Sequence of the first protein:
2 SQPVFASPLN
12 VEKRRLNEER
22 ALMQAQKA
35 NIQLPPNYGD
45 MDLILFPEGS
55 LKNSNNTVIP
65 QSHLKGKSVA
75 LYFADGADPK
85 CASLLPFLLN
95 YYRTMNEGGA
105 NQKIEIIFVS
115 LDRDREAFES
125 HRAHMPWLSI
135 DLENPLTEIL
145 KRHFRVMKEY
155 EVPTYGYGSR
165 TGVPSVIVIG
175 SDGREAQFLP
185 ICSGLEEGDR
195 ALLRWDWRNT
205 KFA

These two protein chains interact to form a complex.

Sequence of the second protein:
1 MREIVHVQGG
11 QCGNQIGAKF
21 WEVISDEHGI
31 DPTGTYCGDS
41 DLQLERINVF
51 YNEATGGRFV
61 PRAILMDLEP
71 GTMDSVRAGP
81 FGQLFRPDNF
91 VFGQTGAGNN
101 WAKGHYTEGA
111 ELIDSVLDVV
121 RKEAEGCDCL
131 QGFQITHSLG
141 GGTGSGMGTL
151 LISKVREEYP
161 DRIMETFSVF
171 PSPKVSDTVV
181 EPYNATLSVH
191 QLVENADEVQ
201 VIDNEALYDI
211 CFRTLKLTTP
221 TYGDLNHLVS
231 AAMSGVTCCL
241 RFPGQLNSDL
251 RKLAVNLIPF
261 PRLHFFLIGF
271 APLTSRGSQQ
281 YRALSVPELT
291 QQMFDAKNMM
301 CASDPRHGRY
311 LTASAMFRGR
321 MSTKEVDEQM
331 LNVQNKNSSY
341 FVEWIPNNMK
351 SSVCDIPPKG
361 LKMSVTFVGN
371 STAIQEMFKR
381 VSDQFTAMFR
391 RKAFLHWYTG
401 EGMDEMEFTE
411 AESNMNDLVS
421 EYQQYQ

Residue-level contacts at the interface:
Residue R320 in the second protein contacts residue G188 in the first protein (closest heavy-atom distance 4.5 Å).
Residue D39 in the second protein interacts with residue G160 in the first protein (closest heavy-atom distance 4.1 Å).
Residue D39 in the second protein interacts with residue T158 in the first protein (closest heavy-atom distance 4.2 Å).
Residue D39 in the second protein contacts residue Y154 in the first protein (closest heavy-atom distance 4.5 Å).
Residue S322 in the second protein contacts residue G188 in the first protein (closest heavy-atom distance 4.9 Å).